Sequence of the second protein:
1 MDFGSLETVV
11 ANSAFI

Residue-level contacts at the interface:
Residue Y86 in the first protein interacts with residue S13 in the second protein (closest heavy-atom distance 4.2 Å).
Residue E38 in the first protein contacts residue A14 in the second protein (closest heavy-atom distance 3.5 Å).
Residue K55 in the first protein contacts residue S13 in the second protein (closest heavy-atom distance 3.6 Å).
Residue Y53 in the first protein contacts residue V9 in the second protein (closest heavy-atom distance 4.9 Å).
Residue I52 in the first protein interacts with residue S13 in the second protein (closest heavy-atom distance 2.6 Å).
Residue F49 in the first protein is in contact with residue V10 in the second protein (closest heavy-atom distance 3.6 Å).
Residue E189 in the first protein is in contact with residue F3 in the second protein (closest heavy-atom distance 4.0 Å).
Residue M132 in the first protein contacts residue L6 in the second protein (closest heavy-atom distance 4.8 Å).
Residue E189 in the first protein contacts residue L6 in the second protein (closest heavy-atom distance 4.8 Å).
Residue F57 in the first protein is in contact with residue L6 in the second protein (closest heavy-atom distance 4.2 Å).
Residue F56 in the first protein interacts with residue S13 in the second protein (closest heavy-atom distance 3.2 Å).
Residue Y86 in the first protein contacts residue A14 in the second protein (closest heavy-atom distance 3.4 Å).
Residue F188 in the first protein is in contact with residue L6 in the second protein (closest heavy-atom distance 4.3 Å).
Residue F57 in the first protein contacts residue V10 in the second protein (closest heavy-atom distance 4.5 Å).
Residue H91 in the first protein contacts residue E7 in the second protein (closest heavy-atom distance 5.0 Å).
Residue W31 in the first protein contacts residue E7 in the second protein (closest heavy-atom distance 5.0 Å).
Residue L90 in the first protein interacts with residue V10 in the second protein (closest heavy-atom distance 3.2 Å).
Residue L90 in the first protein interacts with residue T8 in the second protein (closest heavy-atom distance 5.0 Å).
Residue A95 in the first protein is in contact with residue E7 in the second protein (closest heavy-atom distance 4.6 Å).
Residue Y86 in the first protein interacts with residue A11 in the second protein (closest heavy-atom distance 4.3 Å).
Residue I52 in the first protein interacts with residue V9 in the second protein (closest heavy-atom distance 4.2 Å).
Residue F35 in the first protein contacts residue A14 in the second protein (closest heavy-atom distance 4.4 Å).
Residue S94 in the first protein is in contact with residue L6 in the second protein (closest heavy-atom distance 4.9 Å).
Residue F56 in the first protein contacts residue N12 in the second protein (closest heavy-atom distance 4.2 Å).
Residue S94 in the first protein contacts residue F3 in the second protein (closest heavy-atom distance 3.1 Å).
Residue E38 in the first protein contacts residue F15 in the second protein (closest heavy-atom distance 2.6 Å).
Residue E38 in the first protein is in contact with residue I16 in the second protein (closest heavy-atom distance 4.0 Å).
Residue K55 in the first protein contacts residue I16 in the second protein (closest heavy-atom distance 4.3 Å).
Residue T93 in the first protein interacts with residue L6 in the second protein (closest heavy-atom distance 3.4 Å).
Residue S94 in the first protein interacts with residue D2 in the second protein (closest heavy-atom distance 4.7 Å).
Residue S94 in the first protein is in contact with residue G4 in the second protein (closest heavy-atom distance 4.4 Å).
Residue S34 in the first protein interacts with residue F15 in the second protein (closest heavy-atom distance 3.4 Å).
Residue F57 in the first protein contacts residue V9 in the second protein (closest heavy-atom distance 3.1 Å).
Residue Y86 in the first protein contacts residue V10 in the second protein (closest heavy-atom distance 2.5 Å).
Residue I52 in the first protein is in contact with residue A14 in the second protein (closest heavy-atom distance 4.0 Å).
Residue K22 in the first protein interacts with residue E7 in the second protein (closest heavy-atom distance 3.5 Å).
Residue W31 in the first protein contacts residue A11 in the second protein (closest heavy-atom distance 3.3 Å).
Residue S94 in the first protein interacts with residue E7 in the second protein (closest heavy-atom distance 3.3 Å).
Residue F35 in the first protein interacts with residue F15 in the second protein (closest heavy-atom distance 4.3 Å).
Residue C39 in the first protein contacts residue A14 in the second protein (closest heavy-atom distance 4.4 Å).
Residue L90 in the first protein contacts residue E7 in the second protein (closest heavy-atom distance 2.8 Å).
Residue T93 in the first protein is in contact with residue E7 in the second protein (closest heavy-atom distance 4.1 Å).
Residue L90 in the first protein contacts residue A11 in the second protein (closest heavy-atom distance 3.5 Å).
Residue Y53 in the first protein is in contact with residue V10 in the second protein (closest heavy-atom distance 2.8 Å).
Residue F56 in the first protein interacts with residue V9 in the second protein (closest heavy-atom distance 3.2 Å).
Residue W31 in the first protein interacts with residue F15 in the second protein (closest heavy-atom distance 3.1 Å).
Residue I52 in the first protein is in contact with residue V10 in the second protein (closest heavy-atom distance 3.9 Å).

This data describes a binding interaction between two proteins.

Sequence of the first protein:
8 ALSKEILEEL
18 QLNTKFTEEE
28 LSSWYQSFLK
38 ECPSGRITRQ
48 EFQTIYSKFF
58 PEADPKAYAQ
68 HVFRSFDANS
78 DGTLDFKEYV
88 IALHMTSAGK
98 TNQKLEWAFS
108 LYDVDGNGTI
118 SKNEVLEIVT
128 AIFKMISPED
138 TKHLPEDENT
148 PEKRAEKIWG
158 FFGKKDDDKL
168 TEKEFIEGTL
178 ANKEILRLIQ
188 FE